The following describes two proteins that form a bound complex.

Contacts between the two chains:
Residue R11 in the second protein contacts residue Q190 in the first protein (closest heavy-atom distance 3.4 Å).
Residue D188 in the second protein interacts with residue R11 in the first protein (closest heavy-atom distance 3.0 Å).
Residue D159 in the second protein interacts with residue Y176 in the first protein (closest heavy-atom distance 2.5 Å).
Residue R151 in the second protein contacts residue P12 in the first protein (closest heavy-atom distance 3.7 Å).
Residue Y194 in the second protein is in contact with residue F118 in the first protein (closest heavy-atom distance 3.5 Å).
Residue Q190 in the second protein contacts residue E80 in the first protein (closest heavy-atom distance 3.5 Å).
Residue D119 in the second protein contacts residue R177 in the first protein (closest heavy-atom distance 2.9 Å).
Residue Q113 in the second protein contacts residue Y194 in the first protein (closest heavy-atom distance 2.9 Å).
Residue M2 in the second protein is in contact with residue D188 in the first protein (closest heavy-atom distance 3.6 Å).
Residue M178 in the second protein interacts with residue R132 in the first protein (closest heavy-atom distance 3.4 Å).
Residue P117 in the second protein contacts residue R177 in the first protein (closest heavy-atom distance 3.4 Å).
Residue D188 in the second protein contacts residue S1 in the first protein (closest heavy-atom distance 2.8 Å).
Residue E152 in the second protein is in contact with residue I155 in the first protein (closest heavy-atom distance 3.5 Å).
Residue Y82 in the second protein contacts residue Q190 in the first protein (closest heavy-atom distance 3.5 Å).
Residue R177 in the second protein is in contact with residue P117 in the first protein (closest heavy-atom distance 3.3 Å).
Residue Y176 in the second protein interacts with residue Y121 in the first protein (closest heavy-atom distance 2.8 Å).
Residue R177 in the second protein contacts residue P120 in the first protein (closest heavy-atom distance 3.6 Å).
Residue Q190 in the second protein is in contact with residue Y82 in the first protein (closest heavy-atom distance 2.9 Å).
Residue A130 in the second protein interacts with residue R177 in the first protein (closest heavy-atom distance 3.7 Å).
Residue T157 in the second protein is in contact with residue Y176 in the first protein (closest heavy-atom distance 3.6 Å).
Residue R11 in the second protein is in contact with residue D188 in the first protein (closest heavy-atom distance 2.8 Å).
Residue E124 in the second protein interacts with residue R177 in the first protein (closest heavy-atom distance 2.8 Å).
Residue V7 in the second protein is in contact with residue S6 in the first protein (closest heavy-atom distance 3.8 Å).
Residue R151 in the second protein contacts residue L8 in the first protein (closest heavy-atom distance 3.4 Å).
Residue L8 in the second protein is in contact with residue D188 in the first protein (closest heavy-atom distance 3.8 Å).
Residue F118 in the second protein is in contact with residue Y194 in the first protein (closest heavy-atom distance 3.5 Å).
Residue R151 in the second protein is in contact with residue G10 in the first protein (closest heavy-atom distance 2.9 Å).
Residue R132 in the second protein is in contact with residue Y176 in the first protein (closest heavy-atom distance 2.9 Å).
Residue Q174 in the second protein is in contact with residue Y176 in the first protein (closest heavy-atom distance 3.3 Å).
Residue P153 in the second protein contacts residue P153 in the first protein (closest heavy-atom distance 3.3 Å).
Residue P191 in the second protein is in contact with residue Y82 in the first protein (closest heavy-atom distance 3.4 Å).
Residue R177 in the second protein contacts residue E124 in the first protein (closest heavy-atom distance 2.8 Å).
Residue D159 in the second protein interacts with residue R177 in the first protein (closest heavy-atom distance 2.9 Å).
Residue P180 in the second protein contacts residue Q113 in the first protein (closest heavy-atom distance 3.7 Å).
Residue R115 in the second protein is in contact with residue M178 in the first protein (closest heavy-atom distance 3.9 Å).
Residue R177 in the second protein contacts residue Y121 in the first protein (closest heavy-atom distance 3.7 Å).
Residue R177 in the second protein interacts with residue D119 in the first protein (closest heavy-atom distance 2.9 Å).
Residue P12 in the second protein is in contact with residue D188 in the first protein (closest heavy-atom distance 3.4 Å).
Residue F118 in the second protein is in contact with residue A49 in the first protein (closest heavy-atom distance 3.8 Å).
Residue D188 in the second protein is in contact with residue M2 in the first protein (closest heavy-atom distance 2.9 Å).
Residue Q113 in the second protein interacts with residue P180 in the first protein (closest heavy-atom distance 3.4 Å).
Residue R132 in the second protein is in contact with residue E152 in the first protein (closest heavy-atom distance 2.8 Å).
Residue Y176 in the second protein interacts with residue D159 in the first protein (closest heavy-atom distance 2.5 Å).
Residue R177 in the second protein interacts with residue D159 in the first protein (closest heavy-atom distance 2.9 Å).
Residue Y176 in the second protein contacts residue T157 in the first protein (closest heavy-atom distance 3.7 Å).
Residue G189 in the second protein is in contact with residue R11 in the first protein (closest heavy-atom distance 3.5 Å).
Residue D188 in the second protein contacts residue P12 in the first protein (closest heavy-atom distance 3.4 Å).
Residue Y82 in the second protein contacts residue P191 in the first protein (closest heavy-atom distance 3.4 Å).
Residue Q190 in the second protein interacts with residue R11 in the first protein (closest heavy-atom distance 3.3 Å).
Residue Y176 in the second protein is in contact with residue Q174 in the first protein (closest heavy-atom distance 3.5 Å).
Residue S1 in the second protein interacts with residue D188 in the first protein (closest heavy-atom distance 2.8 Å).
Residue Y194 in the second protein contacts residue Q113 in the first protein (closest heavy-atom distance 2.9 Å).
Residue R11 in the second protein is in contact with residue G189 in the first protein (closest heavy-atom distance 3.4 Å).
Residue L8 in the second protein interacts with residue R151 in the first protein (closest heavy-atom distance 3.5 Å).
Residue P180 in the second protein is in contact with residue R132 in the first protein (closest heavy-atom distance 3.8 Å).
Residue R132 in the second protein interacts with residue M178 in the first protein (closest heavy-atom distance 3.0 Å).
Residue R115 in the second protein interacts with residue Y194 in the first protein (closest heavy-atom distance 3.7 Å).
Residue E152 in the second protein contacts residue R132 in the first protein (closest heavy-atom distance 2.8 Å).
Residue G10 in the second protein contacts residue R151 in the first protein (closest heavy-atom distance 3.0 Å).
Residue Q190 in the second protein interacts with residue T72 in the first protein (closest heavy-atom distance 3.7 Å).

Sequence of the first protein:
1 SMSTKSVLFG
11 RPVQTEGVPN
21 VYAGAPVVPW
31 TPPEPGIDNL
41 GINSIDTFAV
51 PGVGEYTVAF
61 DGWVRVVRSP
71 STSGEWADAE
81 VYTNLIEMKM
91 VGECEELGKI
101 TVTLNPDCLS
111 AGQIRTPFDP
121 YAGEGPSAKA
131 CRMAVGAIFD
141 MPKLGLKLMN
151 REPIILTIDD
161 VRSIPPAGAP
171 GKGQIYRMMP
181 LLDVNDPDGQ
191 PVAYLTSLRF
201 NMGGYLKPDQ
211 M

Sequence of the second protein:
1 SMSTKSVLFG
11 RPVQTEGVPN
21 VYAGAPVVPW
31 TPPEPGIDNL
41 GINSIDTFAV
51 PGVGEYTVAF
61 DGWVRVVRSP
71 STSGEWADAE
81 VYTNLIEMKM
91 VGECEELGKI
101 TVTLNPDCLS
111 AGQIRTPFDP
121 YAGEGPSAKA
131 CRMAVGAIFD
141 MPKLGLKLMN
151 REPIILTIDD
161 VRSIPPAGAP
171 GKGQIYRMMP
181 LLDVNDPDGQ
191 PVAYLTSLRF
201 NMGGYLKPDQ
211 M